Sequence of the first protein:
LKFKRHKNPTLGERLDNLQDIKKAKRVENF

Interface contacts:
Residue P113 in the second protein is in contact with residue V34 in the first protein (closest heavy-atom distance 3.6 Å).
Residue I59 in the second protein interacts with residue F4 in the first protein (closest heavy-atom distance 3.1 Å).
Residue S111 in the second protein is in contact with residue A31 in the first protein (closest heavy-atom distance 4.1 Å).
Residue F120 in the second protein is in contact with residue F37 in the first protein (closest heavy-atom distance 3.9 Å).
Residue N57 in the second protein is in contact with residue L2 in the first protein (closest heavy-atom distance 4.2 Å).
Residue L110 in the second protein is in contact with residue K32 in the first protein (closest heavy-atom distance 3.5 Å).
Residue K123 in the second protein interacts with residue F37 in the first protein (closest heavy-atom distance 4.2 Å).
Residue I82 in the second protein contacts residue I28 in the first protein (closest heavy-atom distance 3.9 Å).
Residue Y41 in the second protein is in contact with residue E20 in the first protein (closest heavy-atom distance 3.9 Å).
Residue R39 in the second protein contacts residue E20 in the first protein (closest heavy-atom distance 2.7 Å).
Residue F112 in the second protein is in contact with residue F37 in the first protein (closest heavy-atom distance 3.9 Å).
Residue R90 in the second protein interacts with residue F4 in the first protein (closest heavy-atom distance 3.9 Å).
Residue T45 in the second protein is in contact with residue I28 in the first protein (closest heavy-atom distance 3.5 Å).
Residue F112 in the second protein contacts residue V34 in the first protein (closest heavy-atom distance 3.2 Å).
Residue R36 in the second protein contacts residue N9 in the first protein (closest heavy-atom distance 3.8 Å).
Residue L110 in the second protein is in contact with residue A31 in the first protein (closest heavy-atom distance 3.5 Å).
Residue N57 in the second protein contacts residue F4 in the first protein (closest heavy-atom distance 3.2 Å).
Residue V84 in the second protein is in contact with residue D27 in the first protein (closest heavy-atom distance 3.6 Å).
Residue R39 in the second protein is in contact with residue P16 in the first protein (closest heavy-atom distance 2.9 Å).
Residue E97 in the second protein contacts residue L2 in the first protein (closest heavy-atom distance 3.5 Å).
Residue D43 in the second protein contacts residue R21 in the first protein (closest heavy-atom distance 4.0 Å).
Residue S116 in the second protein contacts residue N36 in the first protein (closest heavy-atom distance 4.2 Å).
Residue D43 in the second protein contacts residue N24 in the first protein (closest heavy-atom distance 2.9 Å).
Residue T109 in the second protein interacts with residue K32 in the first protein (closest heavy-atom distance 2.9 Å).
Residue K56 in the second protein contacts residue K3 in the first protein (closest heavy-atom distance 3.4 Å).
Residue S116 in the second protein interacts with residue E35 in the first protein (closest heavy-atom distance 3.0 Å).
Residue Y105 in the second protein is in contact with residue F37 in the first protein (closest heavy-atom distance 3.6 Å).
Residue E30 in the second protein interacts with residue R6 in the first protein (closest heavy-atom distance 2.6 Å).
Residue F112 in the second protein interacts with residue R33 in the first protein (closest heavy-atom distance 3.8 Å).
Residue W48 in the second protein is in contact with residue N24 in the first protein (closest heavy-atom distance 3.5 Å).
Residue P113 in the second protein is in contact with residue E35 in the first protein (closest heavy-atom distance 3.7 Å).
Residue E80 in the second protein contacts residue R33 in the first protein (closest heavy-atom distance 3.4 Å).
Residue E108 in the second protein contacts residue K32 in the first protein (closest heavy-atom distance 3.1 Å).
Residue L98 in the second protein contacts residue F4 in the first protein (closest heavy-atom distance 3.6 Å).
Residue I59 in the second protein is in contact with residue K5 in the first protein (closest heavy-atom distance 3.5 Å).
Residue S116 in the second protein interacts with residue F37 in the first protein (closest heavy-atom distance 4.2 Å).
Residue I59 in the second protein interacts with residue R6 in the first protein (closest heavy-atom distance 3.9 Å).
Residue Y41 in the second protein contacts residue N24 in the first protein (closest heavy-atom distance 3.3 Å).
Residue W48 in the second protein interacts with residue I28 in the first protein (closest heavy-atom distance 3.8 Å).
Residue Y41 in the second protein is in contact with residue P16 in the first protein (closest heavy-atom distance 3.7 Å).
Residue K63 in the second protein contacts residue D27 in the first protein (closest heavy-atom distance 3.0 Å).
Residue Q119 in the second protein contacts residue N36 in the first protein (closest heavy-atom distance 4.3 Å).
Residue E93 in the second protein is in contact with residue L2 in the first protein (closest heavy-atom distance 3.7 Å).
Residue Q119 in the second protein contacts residue F37 in the first protein (closest heavy-atom distance 3.5 Å).
Residue G58 in the second protein contacts residue F4 in the first protein (closest heavy-atom distance 3.5 Å).
Residue S111 in the second protein interacts with residue R33 in the first protein (closest heavy-atom distance 3.1 Å).
Residue T109 in the second protein is in contact with residue A31 in the first protein (closest heavy-atom distance 3.2 Å).
Residue T45 in the second protein is in contact with residue L25 in the first protein (closest heavy-atom distance 3.6 Å).
Residue S111 in the second protein contacts residue V34 in the first protein (closest heavy-atom distance 2.7 Å).
Residue P113 in the second protein interacts with residue R33 in the first protein (closest heavy-atom distance 3.7 Å).
Residue S111 in the second protein interacts with residue K32 in the first protein (closest heavy-atom distance 3.1 Å).
Residue E94 in the second protein interacts with residue F4 in the first protein (closest heavy-atom distance 3.5 Å).
Residue R90 in the second protein contacts residue H7 in the first protein (closest heavy-atom distance 3.0 Å).
Residue K63 in the second protein is in contact with residue N24 in the first protein (closest heavy-atom distance 2.7 Å).
Residue L110 in the second protein contacts residue F37 in the first protein (closest heavy-atom distance 4.3 Å).
Residue E94 in the second protein contacts residue K5 in the first protein (closest heavy-atom distance 3.7 Å).
Residue Q89 in the second protein is in contact with residue H7 in the first protein (closest heavy-atom distance 3.3 Å).
Residue K56 in the second protein is in contact with residue F4 in the first protein (closest heavy-atom distance 2.9 Å).
Residue T109 in the second protein contacts residue D27 in the first protein (closest heavy-atom distance 3.6 Å).
Residue E94 in the second protein interacts with residue L2 in the first protein (closest heavy-atom distance 3.7 Å).

The following describes two proteins that form a bound complex.

Sequence of the second protein:
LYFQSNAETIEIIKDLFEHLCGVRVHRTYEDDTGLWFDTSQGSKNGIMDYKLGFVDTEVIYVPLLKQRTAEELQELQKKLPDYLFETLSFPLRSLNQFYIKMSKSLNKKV